Sequence of the first protein:
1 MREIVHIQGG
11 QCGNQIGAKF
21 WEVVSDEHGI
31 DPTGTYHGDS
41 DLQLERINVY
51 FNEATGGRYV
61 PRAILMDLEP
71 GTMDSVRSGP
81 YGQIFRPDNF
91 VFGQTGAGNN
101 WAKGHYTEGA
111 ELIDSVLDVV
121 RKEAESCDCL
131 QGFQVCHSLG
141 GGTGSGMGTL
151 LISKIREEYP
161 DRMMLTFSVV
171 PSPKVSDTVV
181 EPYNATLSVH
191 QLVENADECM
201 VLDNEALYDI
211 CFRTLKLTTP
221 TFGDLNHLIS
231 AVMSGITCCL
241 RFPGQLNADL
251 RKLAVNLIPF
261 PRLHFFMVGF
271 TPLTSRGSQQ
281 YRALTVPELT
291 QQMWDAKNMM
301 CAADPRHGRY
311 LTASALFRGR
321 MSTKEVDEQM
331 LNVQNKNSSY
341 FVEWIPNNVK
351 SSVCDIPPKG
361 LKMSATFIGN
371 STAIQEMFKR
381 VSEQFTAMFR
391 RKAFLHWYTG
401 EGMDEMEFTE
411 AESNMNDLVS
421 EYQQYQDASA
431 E

Contacts between the two chains:
Residue F614 in the second protein contacts residue S75 in the first protein (closest heavy-atom distance 3.4 Å).
Residue S635 in the second protein interacts with residue Q279 in the first protein (closest heavy-atom distance 2.5 Å).
Residue Y622 in the second protein interacts with residue G79 in the first protein (closest heavy-atom distance 3.3 Å).
Residue Y622 in the second protein interacts with residue P80 in the first protein (closest heavy-atom distance 3.6 Å).
Residue Y622 in the second protein is in contact with residue S78 in the first protein (closest heavy-atom distance 2.8 Å).
Residue Y645 in the second protein interacts with residue K359 in the first protein (closest heavy-atom distance 3.7 Å).
Residue V631 in the second protein is in contact with residue Q279 in the first protein (closest heavy-atom distance 3.2 Å).
Residue H627 in the second protein is in contact with residue D224 in the first protein (closest heavy-atom distance 3.1 Å).
Residue A636 in the second protein interacts with residue R282 in the first protein (closest heavy-atom distance 3.9 Å).
Residue V631 in the second protein is in contact with residue G360 in the first protein (closest heavy-atom distance 3.1 Å).
Residue H609 in the second protein interacts with residue R77 in the first protein (closest heavy-atom distance 3.6 Å).
Residue H609 in the second protein interacts with residue S78 in the first protein (closest heavy-atom distance 3.6 Å).
Residue T661 in the second protein interacts with residue R320 in the first protein (closest heavy-atom distance 3.3 Å).
Residue H627 in the second protein interacts with residue L217 in the first protein (closest heavy-atom distance 3.6 Å).
Residue V646 in the second protein contacts residue R320 in the first protein (closest heavy-atom distance 3.4 Å).
Residue T611 in the second protein interacts with residue S78 in the first protein (closest heavy-atom distance 3.8 Å).
Residue S637 in the second protein interacts with residue K362 in the first protein (closest heavy-atom distance 2.8 Å).
Residue R647 in the second protein interacts with residue L42 in the first protein (closest heavy-atom distance 3.7 Å).
Residue A639 in the second protein contacts residue K362 in the first protein (closest heavy-atom distance 3.5 Å).
Residue T611 in the second protein contacts residue R77 in the first protein (closest heavy-atom distance 3.6 Å).
Residue T625 in the second protein is in contact with residue K19 in the first protein (closest heavy-atom distance 2.5 Å).
Residue W618 in the second protein contacts residue S78 in the first protein (closest heavy-atom distance 3.1 Å).
Residue I628 in the second protein is in contact with residue H227 in the first protein (closest heavy-atom distance 3.2 Å).
Residue T629 in the second protein interacts with residue L361 in the first protein (closest heavy-atom distance 3.4 Å).
Residue D658 in the second protein interacts with residue R320 in the first protein (closest heavy-atom distance 3.4 Å).
Residue H609 in the second protein contacts residue G79 in the first protein (closest heavy-atom distance 3.0 Å).
Residue F659 in the second protein contacts residue D355 in the first protein (closest heavy-atom distance 3.3 Å).
Residue T625 in the second protein contacts residue D224 in the first protein (closest heavy-atom distance 3.8 Å).
Residue K648 in the second protein is in contact with residue Q245 in the first protein (closest heavy-atom distance 3.8 Å).
Residue A639 in the second protein contacts residue G360 in the first protein (closest heavy-atom distance 2.9 Å).
Residue S637 in the second protein interacts with residue L284 in the first protein (closest heavy-atom distance 3.2 Å).
Residue Y645 in the second protein is in contact with residue E27 in the first protein (closest heavy-atom distance 3.6 Å).
Residue H627 in the second protein interacts with residue R276 in the first protein (closest heavy-atom distance 3.0 Å).
Residue T644 in the second protein interacts with residue I356 in the first protein (closest heavy-atom distance 3.5 Å).
Residue T644 in the second protein interacts with residue P357 in the first protein (closest heavy-atom distance 3.7 Å).
Residue Y645 in the second protein is in contact with residue Q43 in the first protein (closest heavy-atom distance 2.2 Å).
Residue Y622 in the second protein contacts residue S75 in the first protein (closest heavy-atom distance 2.6 Å).
Residue Y638 in the second protein contacts residue G360 in the first protein (closest heavy-atom distance 3.3 Å).
Residue S637 in the second protein contacts residue G360 in the first protein (closest heavy-atom distance 3.3 Å).
Residue Y645 in the second protein interacts with residue S40 in the first protein (closest heavy-atom distance 3.0 Å).
Residue T629 in the second protein is in contact with residue K359 in the first protein (closest heavy-atom distance 2.5 Å).
Residue C634 in the second protein is in contact with residue Q280 in the first protein (closest heavy-atom distance 3.2 Å).
Residue V631 in the second protein interacts with residue L361 in the first protein (closest heavy-atom distance 3.8 Å).
Residue A610 in the second protein contacts residue S78 in the first protein (closest heavy-atom distance 3.6 Å).
Residue G643 in the second protein contacts residue R320 in the first protein (closest heavy-atom distance 2.8 Å).
Residue K648 in the second protein contacts residue D355 in the first protein (closest heavy-atom distance 3.6 Å).
Residue S630 in the second protein interacts with residue R276 in the first protein (closest heavy-atom distance 2.8 Å).
Residue H609 in the second protein is in contact with residue Q83 in the first protein (closest heavy-atom distance 2.9 Å).
Residue S630 in the second protein is in contact with residue Q279 in the first protein (closest heavy-atom distance 3.2 Å).
Residue I628 in the second protein contacts residue L228 in the first protein (closest heavy-atom distance 3.5 Å).
Residue S637 in the second protein interacts with residue L361 in the first protein (closest heavy-atom distance 3.2 Å).
Residue F614 in the second protein contacts residue G71 in the first protein (closest heavy-atom distance 3.4 Å).
Residue T629 in the second protein contacts residue G360 in the first protein (closest heavy-atom distance 3.8 Å).
Residue D632 in the second protein contacts residue Q279 in the first protein (closest heavy-atom distance 3.2 Å).
Residue Y662 in the second protein contacts residue R320 in the first protein (closest heavy-atom distance 3.8 Å).
Residue S635 in the second protein contacts residue Q280 in the first protein (closest heavy-atom distance 3.7 Å).
Residue F659 in the second protein is in contact with residue R320 in the first protein (closest heavy-atom distance 3.1 Å).
Residue Y662 in the second protein is in contact with residue M321 in the first protein (closest heavy-atom distance 3.0 Å).
Residue R647 in the second protein is in contact with residue D41 in the first protein (closest heavy-atom distance 3.0 Å).
Residue T625 in the second protein contacts residue H227 in the first protein (closest heavy-atom distance 2.9 Å).

Sequence of the second protein:
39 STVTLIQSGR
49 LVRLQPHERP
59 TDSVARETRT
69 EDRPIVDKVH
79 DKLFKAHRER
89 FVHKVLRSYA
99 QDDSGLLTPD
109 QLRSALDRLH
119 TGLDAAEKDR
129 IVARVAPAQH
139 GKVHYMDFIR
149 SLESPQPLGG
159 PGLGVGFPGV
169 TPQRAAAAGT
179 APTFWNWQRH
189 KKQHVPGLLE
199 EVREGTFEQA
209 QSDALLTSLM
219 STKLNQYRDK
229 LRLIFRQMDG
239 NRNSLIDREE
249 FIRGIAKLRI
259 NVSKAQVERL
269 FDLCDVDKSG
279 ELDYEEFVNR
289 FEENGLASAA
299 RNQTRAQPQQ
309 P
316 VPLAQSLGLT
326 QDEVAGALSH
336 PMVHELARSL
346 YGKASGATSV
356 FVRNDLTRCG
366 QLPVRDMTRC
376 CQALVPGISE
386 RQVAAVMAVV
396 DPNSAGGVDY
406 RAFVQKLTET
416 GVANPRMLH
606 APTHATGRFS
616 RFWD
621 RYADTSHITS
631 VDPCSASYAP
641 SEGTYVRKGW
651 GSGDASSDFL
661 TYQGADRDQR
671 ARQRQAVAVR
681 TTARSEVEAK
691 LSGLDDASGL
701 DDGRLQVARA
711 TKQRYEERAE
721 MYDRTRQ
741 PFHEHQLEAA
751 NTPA

These two protein chains interact to form a complex.